Sequence of protein 1:
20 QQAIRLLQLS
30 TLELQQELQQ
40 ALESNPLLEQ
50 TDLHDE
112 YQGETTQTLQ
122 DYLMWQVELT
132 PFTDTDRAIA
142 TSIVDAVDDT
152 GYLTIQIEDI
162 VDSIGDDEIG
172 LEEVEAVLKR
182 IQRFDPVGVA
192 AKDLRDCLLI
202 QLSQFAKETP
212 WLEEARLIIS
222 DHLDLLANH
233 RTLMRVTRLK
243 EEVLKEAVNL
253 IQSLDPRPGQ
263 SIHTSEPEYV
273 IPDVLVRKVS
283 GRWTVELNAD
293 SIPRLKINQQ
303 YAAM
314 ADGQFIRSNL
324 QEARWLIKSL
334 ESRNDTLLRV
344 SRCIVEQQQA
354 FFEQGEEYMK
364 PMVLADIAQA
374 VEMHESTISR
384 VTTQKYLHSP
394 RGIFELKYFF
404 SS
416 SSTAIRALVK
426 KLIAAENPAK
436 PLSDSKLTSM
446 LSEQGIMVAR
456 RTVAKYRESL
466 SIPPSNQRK

Residue-level contacts at the interface:
Residue M1 in protein 2 interacts with residue G166 in protein 1 (closest heavy-atom distance 3.8 Å).
Residue L252 in protein 2 contacts residue G114 in protein 1 (closest heavy-atom distance 3.6 Å).
Residue K79 in protein 2 contacts residue S164 in protein 1 (closest heavy-atom distance 4.2 Å).
Residue K6 in protein 2 interacts with residue R138 in protein 1 (closest heavy-atom distance 3.9 Å).
Residue E52 in protein 2 contacts residue Q35 in protein 1 (closest heavy-atom distance 4.2 Å).
Residue I394 in protein 2 is in contact with residue L130 in protein 1 (closest heavy-atom distance 3.4 Å).
Residue T393 in protein 2 contacts residue T131 in protein 1 (closest heavy-atom distance 4.2 Å).
Residue L78 in protein 2 is in contact with residue T142 in protein 1 (closest heavy-atom distance 4.3 Å).
Residue I316 in protein 2 contacts residue H53 in protein 1 (closest heavy-atom distance 3.5 Å).
Residue R275 in protein 2 is in contact with residue T50 in protein 1 (closest heavy-atom distance 4.2 Å).
Residue R281 in protein 2 interacts with residue S43 in protein 1 (closest heavy-atom distance 3.5 Å).
Residue F7 in protein 2 is in contact with residue D135 in protein 1 (closest heavy-atom distance 3.6 Å).
Residue G313 in protein 2 is in contact with residue D54 in protein 1 (closest heavy-atom distance 3.8 Å).
Residue K395 in protein 2 interacts with residue R184 in protein 1 (closest heavy-atom distance 4.1 Å).
Residue E295 in protein 2 interacts with residue Y303 in protein 1 (closest heavy-atom distance 3.7 Å).
Residue N277 in protein 2 is in contact with residue E42 in protein 1 (closest heavy-atom distance 3.9 Å).
Residue I291 in protein 2 interacts with residue Y303 in protein 1 (closest heavy-atom distance 3.8 Å).
Residue K40 in protein 2 contacts residue Q35 in protein 1 (closest heavy-atom distance 4.0 Å).
Residue K66 in protein 2 is in contact with residue D150 in protein 1 (closest heavy-atom distance 3.7 Å).
Residue F49 in protein 2 interacts with residue Y271 in protein 1 (closest heavy-atom distance 4.0 Å).
Residue S319 in protein 2 interacts with residue D51 in protein 1 (closest heavy-atom distance 3.5 Å).
Residue K395 in protein 2 interacts with residue F185 in protein 1 (closest heavy-atom distance 3.5 Å).
Residue R278 in protein 2 is in contact with residue L41 in protein 1 (closest heavy-atom distance 4.1 Å).
Residue T393 in protein 2 is in contact with residue R181 in protein 1 (closest heavy-atom distance 3.8 Å).
Residue L78 in protein 2 is in contact with residue D146 in protein 1 (closest heavy-atom distance 2.6 Å).
Residue R278 in protein 2 is in contact with residue P45 in protein 1 (closest heavy-atom distance 4.2 Å).
Residue G318 in protein 2 contacts residue D51 in protein 1 (closest heavy-atom distance 3.1 Å).
Residue G313 in protein 2 interacts with residue E55 in protein 1 (closest heavy-atom distance 3.4 Å).
Residue L78 in protein 2 interacts with residue S143 in protein 1 (closest heavy-atom distance 3.7 Å).
Residue P288 in protein 2 contacts residue D315 in protein 1 (closest heavy-atom distance 3.2 Å).
Residue L285 in protein 2 is in contact with residue S43 in protein 1 (closest heavy-atom distance 3.1 Å).
Residue N274 in protein 2 contacts residue E42 in protein 1 (closest heavy-atom distance 2.7 Å).
Residue Y46 in protein 2 is in contact with residue L31 in protein 1 (closest heavy-atom distance 3.5 Å).
Residue K395 in protein 2 is in contact with residue D186 in protein 1 (closest heavy-atom distance 3.5 Å).
Residue E42 in protein 2 interacts with residue Q35 in protein 1 (closest heavy-atom distance 3.5 Å).
Residue F260 in protein 2 interacts with residue Y271 in protein 1 (closest heavy-atom distance 3.7 Å).
Residue R77 in protein 2 contacts residue D146 in protein 1 (closest heavy-atom distance 3.2 Å).
Residue K76 in protein 2 interacts with residue D146 in protein 1 (closest heavy-atom distance 4.0 Å).
Residue K2 in protein 2 is in contact with residue S164 in protein 1 (closest heavy-atom distance 4.1 Å).
Residue K399 in protein 2 contacts residue D186 in protein 1 (closest heavy-atom distance 4.3 Å).
Residue R278 in protein 2 interacts with residue E42 in protein 1 (closest heavy-atom distance 3.6 Å).
Residue I291 in protein 2 is in contact with residue F318 in protein 1 (closest heavy-atom distance 4.1 Å).
Residue N45 in protein 2 interacts with residue L31 in protein 1 (closest heavy-atom distance 3.7 Å).
Residue K398 in protein 2 contacts residue W126 in protein 1 (closest heavy-atom distance 4.0 Å).
Residue R278 in protein 2 is in contact with residue L46 in protein 1 (closest heavy-atom distance 3.2 Å).
Residue P288 in protein 2 interacts with residue F318 in protein 1 (closest heavy-atom distance 4.0 Å).
Residue N294 in protein 2 contacts residue Y303 in protein 1 (closest heavy-atom distance 4.1 Å).
Residue N294 in protein 2 contacts residue Q302 in protein 1 (closest heavy-atom distance 2.9 Å).
Residue I394 in protein 2 contacts residue F185 in protein 1 (closest heavy-atom distance 3.7 Å).
Residue K398 in protein 2 is in contact with residue Y123 in protein 1 (closest heavy-atom distance 3.7 Å).
Residue K2 in protein 2 interacts with residue I165 in protein 1 (closest heavy-atom distance 3.6 Å).
Residue F49 in protein 2 contacts residue E270 in protein 1 (closest heavy-atom distance 3.5 Å).
Residue M1 in protein 2 interacts with residue I165 in protein 1 (closest heavy-atom distance 3.4 Å).
Residue M298 in protein 2 interacts with residue Q302 in protein 1 (closest heavy-atom distance 4.2 Å).
Residue K6 in protein 2 is in contact with residue T142 in protein 1 (closest heavy-atom distance 2.6 Å).
Residue P251 in protein 2 is in contact with residue E115 in protein 1 (closest heavy-atom distance 3.4 Å).
Residue N274 in protein 2 is in contact with residue Q38 in protein 1 (closest heavy-atom distance 2.5 Å).
Residue D3 in protein 2 interacts with residue A139 in protein 1 (closest heavy-atom distance 4.3 Å).
Residue R314 in protein 2 is in contact with residue D54 in protein 1 (closest heavy-atom distance 4.3 Å).
Residue R314 in protein 2 interacts with residue E55 in protein 1 (closest heavy-atom distance 3.4 Å).

This data describes a binding interaction between two proteins.

Sequence of protein 2:
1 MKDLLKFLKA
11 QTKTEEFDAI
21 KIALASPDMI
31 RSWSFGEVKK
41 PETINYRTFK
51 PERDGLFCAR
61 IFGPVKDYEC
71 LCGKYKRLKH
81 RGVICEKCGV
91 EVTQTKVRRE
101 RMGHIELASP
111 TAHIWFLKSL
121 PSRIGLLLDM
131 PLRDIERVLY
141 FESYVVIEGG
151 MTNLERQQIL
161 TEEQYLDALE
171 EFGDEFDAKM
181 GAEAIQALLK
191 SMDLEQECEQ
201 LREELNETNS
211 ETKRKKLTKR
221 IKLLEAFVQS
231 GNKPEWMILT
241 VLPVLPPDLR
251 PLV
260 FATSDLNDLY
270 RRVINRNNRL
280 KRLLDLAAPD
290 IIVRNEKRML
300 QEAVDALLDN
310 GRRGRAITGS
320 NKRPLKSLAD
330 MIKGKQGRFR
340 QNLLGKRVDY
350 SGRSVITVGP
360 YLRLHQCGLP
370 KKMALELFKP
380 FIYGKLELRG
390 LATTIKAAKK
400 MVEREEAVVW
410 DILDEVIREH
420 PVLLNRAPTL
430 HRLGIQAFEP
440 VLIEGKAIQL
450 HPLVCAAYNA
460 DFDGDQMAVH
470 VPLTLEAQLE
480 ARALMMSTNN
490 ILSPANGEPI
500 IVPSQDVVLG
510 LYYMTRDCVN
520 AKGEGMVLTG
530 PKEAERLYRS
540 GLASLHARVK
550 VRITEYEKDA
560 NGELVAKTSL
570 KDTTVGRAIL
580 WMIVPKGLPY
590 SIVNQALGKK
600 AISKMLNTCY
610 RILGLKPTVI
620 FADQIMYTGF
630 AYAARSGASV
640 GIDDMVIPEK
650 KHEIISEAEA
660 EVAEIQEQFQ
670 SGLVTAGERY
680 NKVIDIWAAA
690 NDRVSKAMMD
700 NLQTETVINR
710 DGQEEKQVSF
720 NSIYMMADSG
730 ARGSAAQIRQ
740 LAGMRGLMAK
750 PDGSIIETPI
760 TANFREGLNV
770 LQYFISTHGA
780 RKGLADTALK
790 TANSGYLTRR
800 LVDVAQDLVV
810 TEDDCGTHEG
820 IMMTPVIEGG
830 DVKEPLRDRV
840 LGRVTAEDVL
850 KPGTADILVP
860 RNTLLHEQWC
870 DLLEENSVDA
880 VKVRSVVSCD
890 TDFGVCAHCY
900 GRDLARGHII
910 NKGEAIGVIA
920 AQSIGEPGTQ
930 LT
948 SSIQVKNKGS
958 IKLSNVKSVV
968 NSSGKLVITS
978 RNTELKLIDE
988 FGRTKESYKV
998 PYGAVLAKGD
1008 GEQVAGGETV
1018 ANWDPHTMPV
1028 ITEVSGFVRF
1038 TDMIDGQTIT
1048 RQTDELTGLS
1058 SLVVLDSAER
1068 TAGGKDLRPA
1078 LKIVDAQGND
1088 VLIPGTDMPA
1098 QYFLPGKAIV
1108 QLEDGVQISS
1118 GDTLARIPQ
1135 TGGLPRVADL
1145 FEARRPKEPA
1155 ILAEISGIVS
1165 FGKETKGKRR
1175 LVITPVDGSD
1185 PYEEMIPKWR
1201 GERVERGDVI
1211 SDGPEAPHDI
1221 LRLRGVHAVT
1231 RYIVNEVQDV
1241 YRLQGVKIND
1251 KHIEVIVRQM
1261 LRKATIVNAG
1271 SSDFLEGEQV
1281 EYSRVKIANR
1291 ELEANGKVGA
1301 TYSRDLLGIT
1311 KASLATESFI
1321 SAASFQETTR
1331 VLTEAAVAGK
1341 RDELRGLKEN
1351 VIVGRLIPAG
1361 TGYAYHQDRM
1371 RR